These two protein chains interact to form a complex.

Sequence of chain B:
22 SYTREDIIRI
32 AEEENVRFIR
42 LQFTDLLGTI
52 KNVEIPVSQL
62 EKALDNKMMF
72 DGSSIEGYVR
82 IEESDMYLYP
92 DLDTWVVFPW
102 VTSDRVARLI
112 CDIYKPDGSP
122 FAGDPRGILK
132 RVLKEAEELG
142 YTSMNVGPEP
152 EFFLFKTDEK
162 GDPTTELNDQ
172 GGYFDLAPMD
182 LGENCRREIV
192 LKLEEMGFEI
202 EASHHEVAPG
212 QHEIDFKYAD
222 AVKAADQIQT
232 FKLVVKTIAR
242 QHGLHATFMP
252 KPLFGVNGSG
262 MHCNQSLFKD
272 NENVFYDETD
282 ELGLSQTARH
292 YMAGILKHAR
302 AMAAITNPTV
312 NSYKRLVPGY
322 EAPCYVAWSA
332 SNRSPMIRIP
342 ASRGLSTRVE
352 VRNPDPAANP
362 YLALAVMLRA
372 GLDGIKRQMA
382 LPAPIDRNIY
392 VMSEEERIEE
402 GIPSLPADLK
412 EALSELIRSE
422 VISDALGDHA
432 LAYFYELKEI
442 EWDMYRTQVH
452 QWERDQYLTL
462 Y

Residue-level contacts at the interface:
Residue L48 in chain B interacts with residue R8 in chain A (closest heavy-atom distance 4.8 Å).
Residue M445 in chain B contacts residue F9 in chain A (closest heavy-atom distance 3.8 Å).
Residue R81 in chain B contacts residue E5 in chain A (closest heavy-atom distance 3.4 Å).
Residue R81 in chain B contacts residue I2 in chain A (closest heavy-atom distance 3.2 Å).
Residue Y79 in chain B is in contact with residue F9 in chain A (closest heavy-atom distance 3.4 Å).
Residue M445 in chain B contacts residue F10 in chain A (closest heavy-atom distance 4.8 Å).
Residue I441 in chain B contacts residue L6 in chain A (closest heavy-atom distance 4.1 Å).
Residue E442 in chain B interacts with residue F9 in chain A (closest heavy-atom distance 4.1 Å).
Residue G78 in chain B is in contact with residue E5 in chain A (closest heavy-atom distance 5.0 Å).
Residue Y79 in chain B is in contact with residue R8 in chain A (closest heavy-atom distance 3.2 Å).
Residue V80 in chain B interacts with residue I2 in chain A (closest heavy-atom distance 4.2 Å).
Residue Y79 in chain B contacts residue E5 in chain A (closest heavy-atom distance 3.5 Å).
Residue I441 in chain B contacts residue I2 in chain A (closest heavy-atom distance 4.5 Å).
Residue Y79 in chain B interacts with residue L6 in chain A (closest heavy-atom distance 3.5 Å).
Residue Y79 in chain B interacts with residue I2 in chain A (closest heavy-atom distance 3.3 Å).
Residue I441 in chain B is in contact with residue F9 in chain A (closest heavy-atom distance 4.1 Å).

Sequence of chain A:
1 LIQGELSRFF